Sequence of the second protein:
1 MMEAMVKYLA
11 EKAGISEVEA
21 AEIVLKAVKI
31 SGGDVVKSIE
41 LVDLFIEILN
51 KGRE

Sequence of the first protein:
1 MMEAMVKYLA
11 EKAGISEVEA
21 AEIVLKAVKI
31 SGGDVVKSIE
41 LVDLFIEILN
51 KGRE

The following describes two proteins that form a bound complex.

Residue-level contacts at the interface:
Residue L44 in the second protein is in contact with residue F45 in the first protein (closest heavy-atom distance 3.6 Å).
Residue R53 in the second protein contacts residue R53 in the first protein (closest heavy-atom distance 4.2 Å).
Residue F45 in the second protein interacts with residue I48 in the first protein (closest heavy-atom distance 3.7 Å).
Residue I23 in the second protein interacts with residue I48 in the first protein (closest heavy-atom distance 4.5 Å).
Residue I48 in the second protein interacts with residue L49 in the first protein (closest heavy-atom distance 4.3 Å).
Residue F45 in the second protein is in contact with residue L44 in the first protein (closest heavy-atom distance 3.3 Å).
Residue E40 in the second protein interacts with residue I30 in the first protein (closest heavy-atom distance 3.7 Å).
Residue K51 in the second protein contacts residue E19 in the first protein (closest heavy-atom distance 4.7 Å).
Residue I48 in the second protein interacts with residue I23 in the first protein (closest heavy-atom distance 4.5 Å).
Residue F45 in the second protein interacts with residue F45 in the first protein (closest heavy-atom distance 3.6 Å).
Residue K51 in the second protein contacts residue E22 in the first protein (closest heavy-atom distance 3.0 Å).
Residue I30 in the second protein is in contact with residue L44 in the first protein (closest heavy-atom distance 3.3 Å).
Residue I30 in the second protein is in contact with residue L41 in the first protein (closest heavy-atom distance 4.2 Å).
Residue I30 in the second protein is in contact with residue E40 in the first protein (closest heavy-atom distance 4.2 Å).
Residue I30 in the second protein interacts with residue K37 in the first protein (closest heavy-atom distance 3.9 Å).
Residue F45 in the second protein contacts residue L41 in the first protein (closest heavy-atom distance 4.3 Å).
Residue L44 in the second protein is in contact with residue I30 in the first protein (closest heavy-atom distance 4.1 Å).
Residue L44 in the second protein is in contact with residue L41 in the first protein (closest heavy-atom distance 4.9 Å).
Residue K26 in the second protein is in contact with residue E47 in the first protein (closest heavy-atom distance 3.2 Å).
Residue A27 in the second protein contacts residue L44 in the first protein (closest heavy-atom distance 4.8 Å).
Residue L49 in the second protein interacts with residue G52 in the first protein (closest heavy-atom distance 3.4 Å).
Residue L49 in the second protein is in contact with residue I48 in the first protein (closest heavy-atom distance 4.2 Å).
Residue L44 in the second protein interacts with residue A27 in the first protein (closest heavy-atom distance 4.9 Å).
Residue E19 in the second protein interacts with residue K51 in the first protein (closest heavy-atom distance 4.5 Å).
Residue G52 in the second protein interacts with residue R53 in the first protein (closest heavy-atom distance 2.9 Å).
Residue I48 in the second protein is in contact with residue F45 in the first protein (closest heavy-atom distance 3.4 Å).
Residue K26 in the second protein interacts with residue L44 in the first protein (closest heavy-atom distance 4.0 Å).
Residue E22 in the second protein is in contact with residue K51 in the first protein (closest heavy-atom distance 3.2 Å).
Residue E47 in the second protein is in contact with residue K26 in the first protein (closest heavy-atom distance 3.3 Å).
Residue L41 in the second protein interacts with residue L41 in the first protein (closest heavy-atom distance 3.5 Å).
Residue R53 in the second protein interacts with residue G52 in the first protein (closest heavy-atom distance 3.0 Å).
Residue K37 in the second protein interacts with residue I30 in the first protein (closest heavy-atom distance 4.1 Å).
Residue L44 in the second protein interacts with residue K26 in the first protein (closest heavy-atom distance 3.9 Å).
Residue L41 in the second protein interacts with residue I30 in the first protein (closest heavy-atom distance 3.7 Å).
Residue I48 in the second protein is in contact with residue I48 in the first protein (closest heavy-atom distance 4.6 Å).
Residue G52 in the second protein interacts with residue L49 in the first protein (closest heavy-atom distance 3.6 Å).